Sequence of chain A:
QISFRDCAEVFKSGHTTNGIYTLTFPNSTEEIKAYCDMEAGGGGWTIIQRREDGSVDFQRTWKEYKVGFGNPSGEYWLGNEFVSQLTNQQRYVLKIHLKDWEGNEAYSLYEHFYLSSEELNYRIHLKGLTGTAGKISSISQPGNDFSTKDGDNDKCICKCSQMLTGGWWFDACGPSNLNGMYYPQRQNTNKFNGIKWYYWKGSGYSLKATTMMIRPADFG

Sequence of chain B:
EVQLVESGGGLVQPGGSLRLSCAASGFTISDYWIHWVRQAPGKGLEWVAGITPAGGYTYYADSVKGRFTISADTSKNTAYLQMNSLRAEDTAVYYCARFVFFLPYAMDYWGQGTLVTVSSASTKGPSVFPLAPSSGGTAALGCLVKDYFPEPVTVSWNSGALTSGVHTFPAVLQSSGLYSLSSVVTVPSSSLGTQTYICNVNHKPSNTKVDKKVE

Interface contacts:
Residue C160 in chain A contacts residue Y105 in chain B (closest heavy-atom distance 4.0 Å).
Residue C162 in chain A is in contact with residue Y105 in chain B (closest heavy-atom distance 3.4 Å).
Residue F196 in chain A interacts with residue L103 in chain B (closest heavy-atom distance 4.0 Å).
Residue C162 in chain A contacts residue W33 in chain B (closest heavy-atom distance 3.8 Å).
Residue I161 in chain A is in contact with residue Y59 in chain B (closest heavy-atom distance 3.6 Å).
Residue I161 in chain A contacts residue H35 in chain B (closest heavy-atom distance 4.4 Å).
Residue M167 in chain A interacts with residue F101 in chain B (closest heavy-atom distance 4.4 Å).
Residue I161 in chain A is in contact with residue Y105 in chain B (closest heavy-atom distance 3.8 Å).
Residue I161 in chain A interacts with residue W33 in chain B (closest heavy-atom distance 3.5 Å).
Residue M167 in chain A interacts with residue F102 in chain B (closest heavy-atom distance 4.3 Å).
Residue M167 in chain A contacts residue L103 in chain B (closest heavy-atom distance 4.4 Å).
Residue M167 in chain A contacts residue Y105 in chain B (closest heavy-atom distance 4.9 Å).

These two protein chains interact to form a complex.